Sequence of protein 1:
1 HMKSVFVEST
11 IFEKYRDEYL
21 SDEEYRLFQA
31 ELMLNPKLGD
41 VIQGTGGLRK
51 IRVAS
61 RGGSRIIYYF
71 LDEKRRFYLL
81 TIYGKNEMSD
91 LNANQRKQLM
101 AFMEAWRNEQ

This data describes a binding interaction between two proteins.

Sequence of protein 2:
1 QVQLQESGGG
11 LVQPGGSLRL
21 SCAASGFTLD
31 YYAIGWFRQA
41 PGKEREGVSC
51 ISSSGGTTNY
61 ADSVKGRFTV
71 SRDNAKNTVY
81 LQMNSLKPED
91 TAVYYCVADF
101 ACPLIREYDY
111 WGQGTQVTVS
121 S

Interface contacts:
Residue C102 in protein 2 interacts with residue Q98 in protein 1 (closest heavy-atom distance 2.7 Å).
Residue T57 in protein 2 is in contact with residue Q98 in protein 1 (closest heavy-atom distance 4.2 Å).
Residue Q1 in protein 2 is in contact with residue E13 in protein 1 (closest heavy-atom distance 4.7 Å).
Residue S52 in protein 2 contacts residue Q98 in protein 1 (closest heavy-atom distance 3.5 Å).
Residue F100 in protein 2 contacts residue Q98 in protein 1 (closest heavy-atom distance 3.9 Å).
Residue F100 in protein 2 interacts with residue S9 in protein 1 (closest heavy-atom distance 4.1 Å).
Residue T57 in protein 2 contacts residue N94 in protein 1 (closest heavy-atom distance 3.8 Å).
Residue L104 in protein 2 interacts with residue Q95 in protein 1 (closest heavy-atom distance 3.4 Å).
Residue Y31 in protein 2 is in contact with residue E109 in protein 1 (closest heavy-atom distance 3.4 Å).
Residue P103 in protein 2 is in contact with residue N94 in protein 1 (closest heavy-atom distance 4.3 Å).
Residue I105 in protein 2 interacts with residue M88 in protein 1 (closest heavy-atom distance 3.8 Å).
Residue A101 in protein 2 is in contact with residue Q98 in protein 1 (closest heavy-atom distance 3.2 Å).
Residue E107 in protein 2 contacts residue E87 in protein 1 (closest heavy-atom distance 3.2 Å).
Residue L104 in protein 2 interacts with residue S89 in protein 1 (closest heavy-atom distance 4.3 Å).
Residue V2 in protein 2 interacts with residue T10 in protein 1 (closest heavy-atom distance 3.9 Å).
Residue R106 in protein 2 interacts with residue Y83 in protein 1 (closest heavy-atom distance 3.8 Å).
Residue D99 in protein 2 contacts residue I11 in protein 1 (closest heavy-atom distance 3.7 Å).
Residue V2 in protein 2 contacts residue E13 in protein 1 (closest heavy-atom distance 3.9 Å).
Residue I105 in protein 2 interacts with residue L91 in protein 1 (closest heavy-atom distance 3.5 Å).
Residue F100 in protein 2 interacts with residue L80 in protein 1 (closest heavy-atom distance 3.1 Å).
Residue Y31 in protein 2 interacts with residue A105 in protein 1 (closest heavy-atom distance 3.6 Å).
Residue Y32 in protein 2 interacts with residue T10 in protein 1 (closest heavy-atom distance 2.8 Å).
Residue I105 in protein 2 is in contact with residue S89 in protein 1 (closest heavy-atom distance 2.8 Å).
Residue R106 in protein 2 contacts residue E87 in protein 1 (closest heavy-atom distance 3.4 Å).
Residue F100 in protein 2 interacts with residue T81 in protein 1 (closest heavy-atom distance 3.9 Å).
Residue R106 in protein 2 interacts with residue M88 in protein 1 (closest heavy-atom distance 3.2 Å).
Residue C102 in protein 2 is in contact with residue N94 in protein 1 (closest heavy-atom distance 3.6 Å).
Residue I105 in protein 2 contacts residue Q95 in protein 1 (closest heavy-atom distance 3.9 Å).
Residue W111 in protein 2 contacts residue T10 in protein 1 (closest heavy-atom distance 4.1 Å).
Residue Y110 in protein 2 contacts residue K14 in protein 1 (closest heavy-atom distance 3.4 Å).
Residue F27 in protein 2 is in contact with residue T10 in protein 1 (closest heavy-atom distance 3.4 Å).
Residue C102 in protein 2 contacts residue Q95 in protein 1 (closest heavy-atom distance 4.8 Å).
Residue P103 in protein 2 contacts residue Q95 in protein 1 (closest heavy-atom distance 2.6 Å).
Residue F100 in protein 2 is in contact with residue L99 in protein 1 (closest heavy-atom distance 4.0 Å).
Residue D109 in protein 2 contacts residue K14 in protein 1 (closest heavy-atom distance 4.3 Å).
Residue F100 in protein 2 is in contact with residue I11 in protein 1 (closest heavy-atom distance 3.5 Å).
Residue E107 in protein 2 is in contact with residue N86 in protein 1 (closest heavy-atom distance 3.6 Å).
Residue W111 in protein 2 interacts with residue I11 in protein 1 (closest heavy-atom distance 4.1 Å).
Residue V2 in protein 2 is in contact with residue K14 in protein 1 (closest heavy-atom distance 3.9 Å).
Residue Y32 in protein 2 interacts with residue F102 in protein 1 (closest heavy-atom distance 3.4 Å).
Residue A33 in protein 2 is in contact with residue Q98 in protein 1 (closest heavy-atom distance 4.5 Å).
Residue F100 in protein 2 is in contact with residue F102 in protein 1 (closest heavy-atom distance 3.3 Å).
Residue P103 in protein 2 is in contact with residue N92 in protein 1 (closest heavy-atom distance 4.6 Å).
Residue Y31 in protein 2 contacts residue F102 in protein 1 (closest heavy-atom distance 3.3 Å).
Residue W111 in protein 2 contacts residue K14 in protein 1 (closest heavy-atom distance 3.4 Å).
Residue R106 in protein 2 contacts residue I11 in protein 1 (closest heavy-atom distance 4.5 Å).
Residue A98 in protein 2 is in contact with residue I11 in protein 1 (closest heavy-atom distance 3.9 Å).
Residue Y32 in protein 2 contacts residue I11 in protein 1 (closest heavy-atom distance 4.2 Å).
Residue Y31 in protein 2 interacts with residue W106 in protein 1 (closest heavy-atom distance 4.1 Å).
Residue R106 in protein 2 contacts residue Y15 in protein 1 (closest heavy-atom distance 3.4 Å).
Residue I105 in protein 2 contacts residue E87 in protein 1 (closest heavy-atom distance 4.5 Å).
Residue R106 in protein 2 contacts residue T81 in protein 1 (closest heavy-atom distance 3.2 Å).
Residue Y32 in protein 2 is in contact with residue S9 in protein 1 (closest heavy-atom distance 3.7 Å).
Residue P103 in protein 2 contacts residue Q98 in protein 1 (closest heavy-atom distance 4.8 Å).
Residue W111 in protein 2 is in contact with residue Y15 in protein 1 (closest heavy-atom distance 4.2 Å).
Residue A101 in protein 2 contacts residue Q95 in protein 1 (closest heavy-atom distance 3.9 Å).
Residue R106 in protein 2 is in contact with residue I82 in protein 1 (closest heavy-atom distance 3.2 Å).
Residue D109 in protein 2 interacts with residue Y15 in protein 1 (closest heavy-atom distance 2.7 Å).
Residue R106 in protein 2 contacts residue Y19 in protein 1 (closest heavy-atom distance 3.3 Å).
Residue T28 in protein 2 is in contact with residue T10 in protein 1 (closest heavy-atom distance 4.8 Å).